Residue-level contacts at the interface:
Residue D13 in the second protein contacts residue I57 in the first protein (closest heavy-atom distance 4.0 Å).
Residue G84 in the second protein contacts residue G84 in the first protein (closest heavy-atom distance 4.1 Å).
Residue G84 in the second protein contacts residue E83 in the first protein (closest heavy-atom distance 3.4 Å).
Residue V146 in the second protein contacts residue F80 in the first protein (closest heavy-atom distance 3.7 Å).
Residue Q12 in the second protein interacts with residue I57 in the first protein (closest heavy-atom distance 3.6 Å).
Residue P61 in the second protein is in contact with residue F93 in the first protein (closest heavy-atom distance 3.6 Å).
Residue N54 in the second protein is in contact with residue A8 in the first protein (closest heavy-atom distance 3.0 Å).
Residue F80 in the second protein is in contact with residue M141 in the first protein (closest heavy-atom distance 3.7 Å).
Residue M141 in the second protein interacts with residue F80 in the first protein (closest heavy-atom distance 3.7 Å).
Residue S23 in the second protein interacts with residue E83 in the first protein (closest heavy-atom distance 2.6 Å).
Residue K55 in the second protein is in contact with residue S11 in the first protein (closest heavy-atom distance 3.2 Å).
Residue Y82 in the second protein contacts residue T73 in the first protein (closest heavy-atom distance 3.8 Å).
Residue G85 in the second protein interacts with residue Y82 in the first protein (closest heavy-atom distance 3.6 Å).
Residue T73 in the second protein is in contact with residue Y82 in the first protein (closest heavy-atom distance 3.8 Å).
Residue K87 in the second protein is in contact with residue E83 in the first protein (closest heavy-atom distance 3.5 Å).
Residue L75 in the second protein contacts residue K77 in the first protein (closest heavy-atom distance 3.7 Å).
Residue P10 in the second protein interacts with residue I57 in the first protein (closest heavy-atom distance 3.3 Å).
Residue S23 in the second protein interacts with residue I74 in the first protein (closest heavy-atom distance 4.1 Å).
Residue F93 in the second protein interacts with residue P61 in the first protein (closest heavy-atom distance 3.6 Å).
Residue P10 in the second protein is in contact with residue E158 in the first protein (closest heavy-atom distance 3.9 Å).
Residue F80 in the second protein interacts with residue V142 in the first protein (closest heavy-atom distance 3.7 Å).
Residue E53 in the second protein contacts residue A8 in the first protein (closest heavy-atom distance 3.5 Å).
Residue M141 in the second protein contacts residue E78 in the first protein (closest heavy-atom distance 4.0 Å).
Residue P81 in the second protein contacts residue S23 in the first protein (closest heavy-atom distance 3.2 Å).
Residue S11 in the second protein interacts with residue V56 in the first protein (closest heavy-atom distance 3.3 Å).
Residue E83 in the second protein contacts residue S23 in the first protein (closest heavy-atom distance 2.6 Å).
Residue V56 in the second protein contacts residue S11 in the first protein (closest heavy-atom distance 3.3 Å).
Residue S23 in the second protein contacts residue P81 in the first protein (closest heavy-atom distance 3.2 Å).
Residue G84 in the second protein interacts with residue Y82 in the first protein (closest heavy-atom distance 3.7 Å).
Residue E158 in the second protein is in contact with residue P10 in the first protein (closest heavy-atom distance 3.9 Å).
Residue E83 in the second protein contacts residue K87 in the first protein (closest heavy-atom distance 3.5 Å).
Residue Y82 in the second protein is in contact with residue G85 in the first protein (closest heavy-atom distance 3.6 Å).
Residue A8 in the second protein interacts with residue E53 in the first protein (closest heavy-atom distance 3.5 Å).
Residue Y82 in the second protein contacts residue G84 in the first protein (closest heavy-atom distance 3.7 Å).
Residue Y82 in the second protein interacts with residue L75 in the first protein (closest heavy-atom distance 3.4 Å).
Residue P10 in the second protein is in contact with residue L52 in the first protein (closest heavy-atom distance 3.5 Å).
Residue L52 in the second protein interacts with residue P10 in the first protein (closest heavy-atom distance 3.5 Å).
Residue G85 in the second protein contacts residue E83 in the first protein (closest heavy-atom distance 2.9 Å).
Residue I57 in the second protein is in contact with residue P10 in the first protein (closest heavy-atom distance 3.3 Å).
Residue S11 in the second protein contacts residue K55 in the first protein (closest heavy-atom distance 3.2 Å).
Residue K77 in the second protein contacts residue T73 in the first protein (closest heavy-atom distance 3.6 Å).
Residue A8 in the second protein interacts with residue N54 in the first protein (closest heavy-atom distance 3.0 Å).
Residue K55 in the second protein contacts residue P10 in the first protein (closest heavy-atom distance 3.0 Å).
Residue K72 in the second protein interacts with residue K72 in the first protein (closest heavy-atom distance 3.8 Å).
Residue I57 in the second protein interacts with residue D13 in the first protein (closest heavy-atom distance 4.0 Å).
Residue E83 in the second protein interacts with residue G85 in the first protein (closest heavy-atom distance 2.9 Å).
Residue I57 in the second protein is in contact with residue Q12 in the first protein (closest heavy-atom distance 3.6 Å).
Residue P10 in the second protein is in contact with residue K55 in the first protein (closest heavy-atom distance 3.0 Å).
Residue E90 in the second protein interacts with residue T59 in the first protein (closest heavy-atom distance 3.8 Å).
Residue V142 in the second protein is in contact with residue F80 in the first protein (closest heavy-atom distance 3.7 Å).
Residue E83 in the second protein interacts with residue E83 in the first protein (closest heavy-atom distance 3.8 Å).
Residue I57 in the second protein is in contact with residue S11 in the first protein (closest heavy-atom distance 2.7 Å).
Residue T73 in the second protein contacts residue K77 in the first protein (closest heavy-atom distance 3.6 Å).
Residue S11 in the second protein contacts residue I57 in the first protein (closest heavy-atom distance 2.7 Å).
Residue E78 in the second protein interacts with residue M141 in the first protein (closest heavy-atom distance 4.0 Å).
Residue T59 in the second protein is in contact with residue E90 in the first protein (closest heavy-atom distance 3.8 Å).
Residue F80 in the second protein is in contact with residue V146 in the first protein (closest heavy-atom distance 3.7 Å).
Residue L75 in the second protein contacts residue Y82 in the first protein (closest heavy-atom distance 3.4 Å).
Residue E83 in the second protein is in contact with residue G84 in the first protein (closest heavy-atom distance 3.4 Å).
Residue K77 in the second protein is in contact with residue L75 in the first protein (closest heavy-atom distance 3.7 Å).

Sequence of the second protein:
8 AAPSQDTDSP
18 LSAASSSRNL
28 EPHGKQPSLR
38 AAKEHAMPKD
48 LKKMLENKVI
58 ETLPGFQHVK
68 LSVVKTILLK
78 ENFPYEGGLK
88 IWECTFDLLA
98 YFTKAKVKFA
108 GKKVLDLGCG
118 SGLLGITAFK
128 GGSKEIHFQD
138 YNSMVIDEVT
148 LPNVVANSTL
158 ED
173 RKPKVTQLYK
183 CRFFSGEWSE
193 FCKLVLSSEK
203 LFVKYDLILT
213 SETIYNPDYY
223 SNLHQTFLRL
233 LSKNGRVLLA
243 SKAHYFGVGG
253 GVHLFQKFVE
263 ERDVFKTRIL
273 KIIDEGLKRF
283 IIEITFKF

Sequence of the first protein:
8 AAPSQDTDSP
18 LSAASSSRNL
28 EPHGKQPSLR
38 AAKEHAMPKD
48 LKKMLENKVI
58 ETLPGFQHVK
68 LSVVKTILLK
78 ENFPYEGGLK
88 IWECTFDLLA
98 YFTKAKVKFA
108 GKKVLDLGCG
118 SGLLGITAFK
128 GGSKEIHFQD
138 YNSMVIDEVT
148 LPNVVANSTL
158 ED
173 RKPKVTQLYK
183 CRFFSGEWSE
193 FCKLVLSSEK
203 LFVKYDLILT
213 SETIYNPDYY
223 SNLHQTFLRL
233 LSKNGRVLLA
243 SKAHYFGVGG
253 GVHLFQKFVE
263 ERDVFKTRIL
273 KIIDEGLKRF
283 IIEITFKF

This data describes a binding interaction between two proteins.